Sequence of the first protein:
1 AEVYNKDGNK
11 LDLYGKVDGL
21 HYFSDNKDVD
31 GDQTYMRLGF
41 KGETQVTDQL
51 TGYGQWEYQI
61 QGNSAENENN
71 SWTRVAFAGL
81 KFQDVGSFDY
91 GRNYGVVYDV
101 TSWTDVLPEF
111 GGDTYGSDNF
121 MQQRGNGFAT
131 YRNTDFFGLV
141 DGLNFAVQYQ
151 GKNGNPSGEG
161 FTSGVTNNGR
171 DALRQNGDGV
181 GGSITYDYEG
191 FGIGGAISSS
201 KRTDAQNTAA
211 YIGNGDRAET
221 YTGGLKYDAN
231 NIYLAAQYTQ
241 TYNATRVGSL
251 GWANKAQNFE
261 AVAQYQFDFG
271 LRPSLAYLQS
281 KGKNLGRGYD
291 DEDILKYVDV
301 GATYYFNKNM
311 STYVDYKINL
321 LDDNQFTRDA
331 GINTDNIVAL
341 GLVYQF

Sequence of the second protein:
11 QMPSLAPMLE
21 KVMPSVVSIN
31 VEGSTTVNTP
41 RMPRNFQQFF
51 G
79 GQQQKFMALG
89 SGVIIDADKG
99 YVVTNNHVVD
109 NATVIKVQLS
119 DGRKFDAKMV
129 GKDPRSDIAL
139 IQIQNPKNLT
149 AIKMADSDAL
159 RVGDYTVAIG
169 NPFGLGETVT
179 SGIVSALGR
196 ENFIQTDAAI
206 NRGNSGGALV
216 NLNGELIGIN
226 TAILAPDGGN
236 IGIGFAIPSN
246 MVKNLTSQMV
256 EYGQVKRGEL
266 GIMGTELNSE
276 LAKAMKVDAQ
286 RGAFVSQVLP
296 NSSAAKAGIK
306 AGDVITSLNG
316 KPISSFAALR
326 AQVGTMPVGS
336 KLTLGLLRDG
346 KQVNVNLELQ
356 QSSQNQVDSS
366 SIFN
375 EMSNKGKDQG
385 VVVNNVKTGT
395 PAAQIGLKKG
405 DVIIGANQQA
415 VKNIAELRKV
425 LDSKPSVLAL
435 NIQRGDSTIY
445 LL

The following describes two proteins that form a bound complex.

Residue-level contacts at the interface:
Residue M42 in the second protein interacts with residue M310 in the first protein (closest heavy-atom distance 0.4 Å).
Residue R44 in the second protein interacts with residue K308 in the first protein (closest heavy-atom distance 1.4 Å).
Residue P40 in the second protein interacts with residue Y304 in the first protein (closest heavy-atom distance 2.7 Å).
Residue F46 in the second protein contacts residue D12 in the first protein (closest heavy-atom distance 2.2 Å).
Residue M42 in the second protein contacts residue Y344 in the first protein (closest heavy-atom distance 2.4 Å).
Residue P40 in the second protein interacts with residue S311 in the first protein (closest heavy-atom distance 2.4 Å).
Residue R44 in the second protein interacts with residue F346 in the first protein (closest heavy-atom distance 2.1 Å).
Residue M42 in the second protein contacts residue S311 in the first protein (closest heavy-atom distance 1.4 Å).
Residue R41 in the second protein is in contact with residue Y305 in the first protein (closest heavy-atom distance 2.1 Å).
Residue T39 in the second protein interacts with residue Y305 in the first protein (closest heavy-atom distance 2.3 Å).
Residue N38 in the second protein is in contact with residue G270 in the first protein (closest heavy-atom distance 2.1 Å).
Residue R44 in the second protein is in contact with residue Y344 in the first protein (closest heavy-atom distance 3.0 Å).
Residue M42 in the second protein contacts residue V343 in the first protein (closest heavy-atom distance 0.3 Å).
Residue Q47 in the second protein interacts with residue K41 in the first protein (closest heavy-atom distance 0.5 Å).
Residue M42 in the second protein interacts with residue N309 in the first protein (closest heavy-atom distance 2.5 Å).
Residue T39 in the second protein contacts residue F306 in the first protein (closest heavy-atom distance 2.2 Å).
Residue R44 in the second protein contacts residue M310 in the first protein (closest heavy-atom distance 1.7 Å).
Residue T39 in the second protein is in contact with residue T312 in the first protein (closest heavy-atom distance 3.2 Å).
Residue R44 in the second protein interacts with residue N307 in the first protein (closest heavy-atom distance 1.5 Å).
Residue N45 in the second protein contacts residue Q345 in the first protein (closest heavy-atom distance 2.1 Å).
Residue R44 in the second protein contacts residue Y305 in the first protein (closest heavy-atom distance 3.4 Å).
Residue R41 in the second protein interacts with residue F306 in the first protein (closest heavy-atom distance 2.5 Å).
Residue R41 in the second protein is in contact with residue N307 in the first protein (closest heavy-atom distance 3.6 Å).
Residue M42 in the second protein interacts with residue T312 in the first protein (closest heavy-atom distance 3.4 Å).
Residue P40 in the second protein is in contact with residue Y305 in the first protein (closest heavy-atom distance 2.5 Å).
Residue N38 in the second protein contacts residue D268 in the first protein (closest heavy-atom distance 2.5 Å).
Residue F46 in the second protein contacts residue F346 in the first protein (closest heavy-atom distance 2.3 Å).
Residue R44 in the second protein is in contact with residue Q345 in the first protein (closest heavy-atom distance 1.3 Å).
Residue R41 in the second protein interacts with residue Y304 in the first protein (closest heavy-atom distance 0.8 Å).
Residue R41 in the second protein is in contact with residue T312 in the first protein (closest heavy-atom distance 2.8 Å).
Residue Q47 in the second protein interacts with residue D12 in the first protein (closest heavy-atom distance 2.2 Å).
Residue Q47 in the second protein contacts residue Y14 in the first protein (closest heavy-atom distance 2.9 Å).
Residue P40 in the second protein contacts residue T312 in the first protein (closest heavy-atom distance 3.0 Å).
Residue V37 in the second protein contacts residue Y304 in the first protein (closest heavy-atom distance 2.6 Å).
Residue N38 in the second protein is in contact with residue Y305 in the first protein (closest heavy-atom distance 3.5 Å).
Residue R41 in the second protein is in contact with residue G270 in the first protein (closest heavy-atom distance 2.1 Å).
Residue P43 in the second protein interacts with residue N309 in the first protein (closest heavy-atom distance 2.9 Å).
Residue Q80 in the second protein is in contact with residue F306 in the first protein (closest heavy-atom distance 2.7 Å).
Residue T39 in the second protein interacts with residue Y304 in the first protein (closest heavy-atom distance 0.4 Å).
Residue P40 in the second protein is in contact with residue N307 in the first protein (closest heavy-atom distance 3.3 Å).
Residue P43 in the second protein is in contact with residue Y344 in the first protein (closest heavy-atom distance 1.9 Å).
Residue F46 in the second protein interacts with residue E2 in the first protein (closest heavy-atom distance 2.6 Å).
Residue R44 in the second protein contacts residue N309 in the first protein (closest heavy-atom distance 0.4 Å).
Residue G51 in the second protein interacts with residue R272 in the first protein (closest heavy-atom distance 3.4 Å).
Residue N45 in the second protein interacts with residue K308 in the first protein (closest heavy-atom distance 2.8 Å).
Residue P40 in the second protein is in contact with residue M310 in the first protein (closest heavy-atom distance 2.2 Å).
Residue R41 in the second protein contacts residue T303 in the first protein (closest heavy-atom distance 1.8 Å).
Residue P43 in the second protein contacts residue V17 in the first protein (closest heavy-atom distance 3.3 Å).
Residue R41 in the second protein interacts with residue V343 in the first protein (closest heavy-atom distance 3.7 Å).
Residue R41 in the second protein interacts with residue L271 in the first protein (closest heavy-atom distance 3.1 Å).
Residue M42 in the second protein interacts with residue N307 in the first protein (closest heavy-atom distance 3.7 Å).
Residue F46 in the second protein contacts residue A1 in the first protein (closest heavy-atom distance 1.0 Å).
Residue N38 in the second protein is in contact with residue F269 in the first protein (closest heavy-atom distance 0.9 Å).
Residue R41 in the second protein contacts residue M310 in the first protein (closest heavy-atom distance 1.8 Å).
Residue R41 in the second protein is in contact with residue S311 in the first protein (closest heavy-atom distance 1.0 Å).
Residue P43 in the second protein interacts with residue K16 in the first protein (closest heavy-atom distance 2.4 Å).
Residue P43 in the second protein contacts residue V343 in the first protein (closest heavy-atom distance 0.8 Å).
Residue P40 in the second protein contacts residue F306 in the first protein (closest heavy-atom distance 0.8 Å).
Residue N38 in the second protein interacts with residue Y304 in the first protein (closest heavy-atom distance 0.7 Å).
Residue P43 in the second protein interacts with residue Q345 in the first protein (closest heavy-atom distance 1.7 Å).